Sequence of the first protein:
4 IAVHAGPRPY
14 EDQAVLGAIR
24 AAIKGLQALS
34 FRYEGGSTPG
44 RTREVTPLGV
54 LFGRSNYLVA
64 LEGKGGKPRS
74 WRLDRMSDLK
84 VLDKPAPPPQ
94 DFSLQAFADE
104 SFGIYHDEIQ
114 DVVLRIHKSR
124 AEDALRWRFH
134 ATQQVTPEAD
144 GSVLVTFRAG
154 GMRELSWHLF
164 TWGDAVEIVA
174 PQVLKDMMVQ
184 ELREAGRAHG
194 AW

Contacts between the two chains:
Residue L54 in the second protein contacts residue V6 in the first protein (closest heavy-atom distance 2.9 Å).
Residue T164 in the second protein interacts with residue W160 in the first protein (closest heavy-atom distance 3.5 Å).
Residue R23 in the second protein interacts with residue A5 in the first protein (closest heavy-atom distance 3.4 Å).
Residue A8 in the second protein contacts residue F55 in the first protein (closest heavy-atom distance 2.7 Å).
Residue V182 in the second protein contacts residue H192 in the first protein (closest heavy-atom distance 3.6 Å).
Residue H192 in the second protein is in contact with residue M181 in the first protein (closest heavy-atom distance 3.2 Å).
Residue R57 in the second protein is in contact with residue W130 in the first protein (closest heavy-atom distance 3.6 Å).
Residue V6 in the second protein interacts with residue Q98 in the first protein (closest heavy-atom distance 3.4 Å).
Residue R23 in the second protein contacts residue I4 in the first protein (closest heavy-atom distance 3.0 Å).
Residue F105 in the second protein interacts with residue P10 in the first protein (closest heavy-atom distance 3.5 Å).
Residue R11 in the second protein interacts with residue W130 in the first protein (closest heavy-atom distance 3.7 Å).
Residue L185 in the second protein is in contact with residue H192 in the first protein (closest heavy-atom distance 3.7 Å).
Residue I4 in the second protein is in contact with residue L97 in the first protein (closest heavy-atom distance 3.1 Å).
Residue D167 in the second protein is in contact with residue E187 in the first protein (closest heavy-atom distance 3.4 Å).
Residue Y13 in the second protein interacts with residue Q136 in the first protein (closest heavy-atom distance 3.7 Å).
Residue A5 in the second protein contacts residue F55 in the first protein (closest heavy-atom distance 3.5 Å).
Residue V53 in the second protein is in contact with residue A5 in the first protein (closest heavy-atom distance 3.0 Å).
Residue D167 in the second protein contacts residue A191 in the first protein (closest heavy-atom distance 3.5 Å).
Residue H192 in the second protein contacts residue V169 in the first protein (closest heavy-atom distance 3.0 Å).
Residue F163 in the second protein interacts with residue F163 in the first protein (closest heavy-atom distance 3.5 Å).
Residue G9 in the second protein contacts residue F105 in the first protein (closest heavy-atom distance 3.5 Å).
Residue P10 in the second protein is in contact with residue W130 in the first protein (closest heavy-atom distance 3.6 Å).
Residue R131 in the second protein interacts with residue P10 in the first protein (closest heavy-atom distance 3.6 Å).
Residue E184 in the second protein contacts residue F163 in the first protein (closest heavy-atom distance 3.7 Å).
Residue Y13 in the second protein contacts residue R129 in the first protein (closest heavy-atom distance 3.0 Å).
Residue M181 in the second protein contacts residue F163 in the first protein (closest heavy-atom distance 3.5 Å).
Residue A8 in the second protein interacts with residue I107 in the first protein (closest heavy-atom distance 3.5 Å).
Residue I4 in the second protein is in contact with residue V53 in the first protein (closest heavy-atom distance 3.5 Å).
Residue L185 in the second protein interacts with residue A188 in the first protein (closest heavy-atom distance 3.6 Å).
Residue R11 in the second protein interacts with residue R131 in the first protein (closest heavy-atom distance 2.8 Å).
Residue R129 in the second protein interacts with residue Y13 in the first protein (closest heavy-atom distance 3.6 Å).
Residue H7 in the second protein is in contact with residue H7 in the first protein (closest heavy-atom distance 2.9 Å).
Residue V53 in the second protein interacts with residue I4 in the first protein (closest heavy-atom distance 3.5 Å).
Residue A194 in the second protein contacts residue R186 in the first protein (closest heavy-atom distance 2.9 Å).
Residue A188 in the second protein contacts residue L185 in the first protein (closest heavy-atom distance 3.6 Å).
Residue H7 in the second protein contacts residue F55 in the first protein (closest heavy-atom distance 3.6 Å).
Residue V6 in the second protein interacts with residue V53 in the first protein (closest heavy-atom distance 3.3 Å).
Residue R186 in the second protein is in contact with residue A194 in the first protein (closest heavy-atom distance 3.0 Å).
Residue V6 in the second protein is in contact with residue L54 in the first protein (closest heavy-atom distance 3.5 Å).
Residue W195 in the second protein contacts residue W195 in the first protein (closest heavy-atom distance 3.1 Å).
Residue P12 in the second protein is in contact with residue W130 in the first protein (closest heavy-atom distance 3.5 Å).
Residue W130 in the second protein is in contact with residue R57 in the first protein (closest heavy-atom distance 3.2 Å).
Residue Y13 in the second protein contacts residue L128 in the first protein (closest heavy-atom distance 3.7 Å).
Residue W160 in the second protein is in contact with residue T164 in the first protein (closest heavy-atom distance 3.6 Å).
Residue P10 in the second protein is in contact with residue R131 in the first protein (closest heavy-atom distance 3.4 Å).
Residue A191 in the second protein is in contact with residue D167 in the first protein (closest heavy-atom distance 3.4 Å).
Residue Q136 in the second protein is in contact with residue Y13 in the first protein (closest heavy-atom distance 3.4 Å).
Residue F55 in the second protein contacts residue H7 in the first protein (closest heavy-atom distance 3.1 Å).
Residue E187 in the second protein contacts residue D167 in the first protein (closest heavy-atom distance 3.6 Å).
Residue R131 in the second protein interacts with residue R11 in the first protein (closest heavy-atom distance 3.4 Å).
Residue I4 in the second protein interacts with residue G52 in the first protein (closest heavy-atom distance 3.3 Å).
Residue V6 in the second protein is in contact with residue F55 in the first protein (closest heavy-atom distance 3.0 Å).
Residue R131 in the second protein interacts with residue Y13 in the first protein (closest heavy-atom distance 3.5 Å).
Residue W130 in the second protein contacts residue P10 in the first protein (closest heavy-atom distance 3.3 Å).
Residue A5 in the second protein is in contact with residue V53 in the first protein (closest heavy-atom distance 3.3 Å).
Residue V169 in the second protein contacts residue H192 in the first protein (closest heavy-atom distance 3.3 Å).
Residue H192 in the second protein contacts residue V182 in the first protein (closest heavy-atom distance 3.1 Å).
Residue Y13 in the second protein interacts with residue W130 in the first protein (closest heavy-atom distance 3.4 Å).
Residue T3 in the second protein interacts with residue R23 in the first protein (closest heavy-atom distance 3.3 Å).
Residue P10 in the second protein contacts residue F105 in the first protein (closest heavy-atom distance 3.4 Å).

Sequence of the second protein:
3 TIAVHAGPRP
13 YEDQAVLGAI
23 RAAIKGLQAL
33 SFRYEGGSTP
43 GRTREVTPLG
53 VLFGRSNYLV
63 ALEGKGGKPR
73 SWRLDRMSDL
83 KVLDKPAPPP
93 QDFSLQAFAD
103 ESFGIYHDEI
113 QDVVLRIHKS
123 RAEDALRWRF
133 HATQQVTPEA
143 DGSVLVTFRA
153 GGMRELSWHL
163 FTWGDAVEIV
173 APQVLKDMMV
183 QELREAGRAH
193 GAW

This data describes a binding interaction between two proteins.